Sequence of protein 2:
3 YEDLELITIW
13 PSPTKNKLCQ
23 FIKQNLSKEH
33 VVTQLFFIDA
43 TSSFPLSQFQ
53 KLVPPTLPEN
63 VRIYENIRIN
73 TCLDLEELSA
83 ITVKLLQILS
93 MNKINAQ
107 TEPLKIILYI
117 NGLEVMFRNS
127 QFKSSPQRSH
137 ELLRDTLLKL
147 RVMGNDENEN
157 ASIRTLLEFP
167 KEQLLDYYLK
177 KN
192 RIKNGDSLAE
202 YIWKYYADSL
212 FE

Contacts between the two chains:
Residue E192 in protein 1 contacts residue N195 in protein 2 (closest heavy-atom distance 3.3 Å).
Residue Q84 in protein 1 contacts residue D209 in protein 2 (closest heavy-atom distance 3.0 Å).
Residue E192 in protein 1 contacts residue D197 in protein 2 (closest heavy-atom distance 2.7 Å).
Residue L98 in protein 1 interacts with residue L88 in protein 2 (closest heavy-atom distance 3.5 Å).
Residue L98 in protein 1 interacts with residue V148 in protein 2 (closest heavy-atom distance 3.6 Å).
Residue Q85 in protein 1 interacts with residue E153 in protein 2 (closest heavy-atom distance 3.3 Å).
Residue N96 in protein 1 interacts with residue N151 in protein 2 (closest heavy-atom distance 2.8 Å).
Residue F54 in protein 1 is in contact with residue R147 in protein 2 (closest heavy-atom distance 3.6 Å).
Residue I101 in protein 1 contacts residue K145 in protein 2 (closest heavy-atom distance 3.9 Å).
Residue I191 in protein 1 contacts residue Y202 in protein 2 (closest heavy-atom distance 3.7 Å).
Residue F187 in protein 1 interacts with residue Y206 in protein 2 (closest heavy-atom distance 3.6 Å).
Residue T194 in protein 1 interacts with residue H136 in protein 2 (closest heavy-atom distance 3.2 Å).
Residue F54 in protein 1 interacts with residue D209 in protein 2 (closest heavy-atom distance 4.0 Å).
Residue S80 in protein 1 contacts residue N151 in protein 2 (closest heavy-atom distance 4.0 Å).
Residue L195 in protein 1 contacts residue H136 in protein 2 (closest heavy-atom distance 3.7 Å).
Residue I101 in protein 1 interacts with residue L144 in protein 2 (closest heavy-atom distance 4.1 Å).
Residue N145 in protein 1 interacts with residue R140 in protein 2 (closest heavy-atom distance 3.1 Å).
Residue E192 in protein 1 is in contact with residue G196 in protein 2 (closest heavy-atom distance 4.1 Å).
Residue S80 in protein 1 contacts residue L8 in protein 2 (closest heavy-atom distance 3.6 Å).
Residue F143 in protein 1 interacts with residue Y206 in protein 2 (closest heavy-atom distance 3.2 Å).
Residue G190 in protein 1 is in contact with residue Y202 in protein 2 (closest heavy-atom distance 3.9 Å).
Residue I191 in protein 1 is in contact with residue D197 in protein 2 (closest heavy-atom distance 3.5 Å).
Residue K55 in protein 1 is in contact with residue A208 in protein 2 (closest heavy-atom distance 3.9 Å).
Residue N193 in protein 1 interacts with residue G196 in protein 2 (closest heavy-atom distance 3.2 Å).
Residue F54 in protein 1 interacts with residue Y207 in protein 2 (closest heavy-atom distance 4.2 Å).
Residue Q84 in protein 1 contacts residue L8 in protein 2 (closest heavy-atom distance 3.5 Å).
Residue R88 in protein 1 is in contact with residue E153 in protein 2 (closest heavy-atom distance 4.2 Å).
Residue F187 in protein 1 is in contact with residue Y202 in protein 2 (closest heavy-atom distance 2.6 Å).
Residue S80 in protein 1 is in contact with residue R147 in protein 2 (closest heavy-atom distance 3.0 Å).
Residue I101 in protein 1 contacts residue V148 in protein 2 (closest heavy-atom distance 3.7 Å).
Residue F54 in protein 1 contacts residue Y206 in protein 2 (closest heavy-atom distance 3.3 Å).
Residue I191 in protein 1 is in contact with residue S198 in protein 2 (closest heavy-atom distance 3.9 Å).
Residue N193 in protein 1 interacts with residue N195 in protein 2 (closest heavy-atom distance 3.5 Å).
Residue I81 in protein 1 interacts with residue R147 in protein 2 (closest heavy-atom distance 4.1 Å).
Residue I191 in protein 1 is in contact with residue L139 in protein 2 (closest heavy-atom distance 3.9 Å).
Residue F54 in protein 1 is in contact with residue A208 in protein 2 (closest heavy-atom distance 3.7 Å).
Residue F143 in protein 1 is in contact with residue Y207 in protein 2 (closest heavy-atom distance 3.3 Å).
Residue F143 in protein 1 is in contact with residue R140 in protein 2 (closest heavy-atom distance 3.2 Å).
Residue T194 in protein 1 contacts residue P132 in protein 2 (closest heavy-atom distance 3.5 Å).
Residue F143 in protein 1 contacts residue L144 in protein 2 (closest heavy-atom distance 3.8 Å).
Residue T194 in protein 1 is in contact with residue Q127 in protein 2 (closest heavy-atom distance 3.1 Å).
Residue F54 in protein 1 interacts with residue K205 in protein 2 (closest heavy-atom distance 3.2 Å).
Residue F183 in protein 1 is in contact with residue Y206 in protein 2 (closest heavy-atom distance 3.6 Å).
Residue G190 in protein 1 is in contact with residue H136 in protein 2 (closest heavy-atom distance 3.4 Å).
Residue Q84 in protein 1 is in contact with residue N151 in protein 2 (closest heavy-atom distance 3.2 Å).
Residue I191 in protein 1 interacts with residue F123 in protein 2 (closest heavy-atom distance 3.6 Å).
Residue V79 in protein 1 interacts with residue R147 in protein 2 (closest heavy-atom distance 2.7 Å).
Residue L195 in protein 1 interacts with residue Q133 in protein 2 (closest heavy-atom distance 3.8 Å).
Residue I191 in protein 1 contacts residue H136 in protein 2 (closest heavy-atom distance 2.8 Å).
Residue L195 in protein 1 is in contact with residue P132 in protein 2 (closest heavy-atom distance 3.6 Å).
Residue D186 in protein 1 contacts residue Y206 in protein 2 (closest heavy-atom distance 4.2 Å).
Residue S97 in protein 1 is in contact with residue V148 in protein 2 (closest heavy-atom distance 4.1 Å).
Residue S80 in protein 1 interacts with residue V148 in protein 2 (closest heavy-atom distance 3.4 Å).
Residue Q84 in protein 1 is in contact with residue R147 in protein 2 (closest heavy-atom distance 3.4 Å).
Residue S52 in protein 1 is in contact with residue Y206 in protein 2 (closest heavy-atom distance 3.9 Å).
Residue N96 in protein 1 interacts with residue V148 in protein 2 (closest heavy-atom distance 4.0 Å).
Residue S83 in protein 1 interacts with residue N151 in protein 2 (closest heavy-atom distance 2.8 Å).
Residue I191 in protein 1 contacts residue L199 in protein 2 (closest heavy-atom distance 3.4 Å).
Residue L98 in protein 1 is in contact with residue K145 in protein 2 (closest heavy-atom distance 4.0 Å).
Residue K55 in protein 1 contacts residue D209 in protein 2 (closest heavy-atom distance 2.7 Å).

Sequence of protein 1:
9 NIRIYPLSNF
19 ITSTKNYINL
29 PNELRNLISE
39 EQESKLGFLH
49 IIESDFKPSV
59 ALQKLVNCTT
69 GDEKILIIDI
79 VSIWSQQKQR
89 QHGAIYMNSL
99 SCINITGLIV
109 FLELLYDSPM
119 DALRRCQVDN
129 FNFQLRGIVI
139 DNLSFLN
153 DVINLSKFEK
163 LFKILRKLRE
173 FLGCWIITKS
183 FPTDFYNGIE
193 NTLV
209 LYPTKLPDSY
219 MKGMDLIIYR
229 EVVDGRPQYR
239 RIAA

These two protein chains interact to form a complex.